These two protein chains interact to form a complex.

Sequence of protein 2:
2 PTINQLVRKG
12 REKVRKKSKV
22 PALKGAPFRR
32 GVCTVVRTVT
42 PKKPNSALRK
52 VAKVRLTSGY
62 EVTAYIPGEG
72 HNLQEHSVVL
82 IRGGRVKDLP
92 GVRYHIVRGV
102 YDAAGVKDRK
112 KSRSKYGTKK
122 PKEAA

Residue-level contacts at the interface:
Residue S47 in protein 2 interacts with residue K42 in protein 1 (closest heavy-atom distance 4.6 Å).
Residue L49 in protein 2 interacts with residue G41 in protein 1 (closest heavy-atom distance 4.0 Å).
Residue S47 in protein 2 interacts with residue G41 in protein 1 (closest heavy-atom distance 4.8 Å).
Residue S47 in protein 2 is in contact with residue G43 in protein 1 (closest heavy-atom distance 4.0 Å).
Residue L49 in protein 2 interacts with residue K42 in protein 1 (closest heavy-atom distance 3.8 Å).
Residue T41 in protein 2 is in contact with residue G41 in protein 1 (closest heavy-atom distance 4.0 Å).
Residue L49 in protein 2 contacts residue D33 in protein 1 (closest heavy-atom distance 3.4 Å).
Residue R38 in protein 2 interacts with residue E40 in protein 1 (closest heavy-atom distance 4.6 Å).
Residue S47 in protein 2 interacts with residue K44 in protein 1 (closest heavy-atom distance 4.3 Å).

Sequence of protein 1:
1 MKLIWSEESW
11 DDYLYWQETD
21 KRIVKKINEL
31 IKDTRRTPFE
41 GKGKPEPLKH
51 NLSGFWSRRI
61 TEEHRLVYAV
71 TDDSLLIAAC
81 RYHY